These two protein chains interact to form a complex.

Sequence of the second protein:
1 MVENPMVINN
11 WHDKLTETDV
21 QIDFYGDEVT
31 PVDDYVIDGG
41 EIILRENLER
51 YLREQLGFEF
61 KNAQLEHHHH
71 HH

Sequence of the first protein:
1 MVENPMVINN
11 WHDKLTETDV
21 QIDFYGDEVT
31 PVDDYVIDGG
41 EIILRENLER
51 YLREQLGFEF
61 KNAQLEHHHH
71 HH

Residue-level contacts at the interface:
Residue V36 in the first protein is in contact with residue K61 in the second protein (closest heavy-atom distance 4.3 Å).
Residue Y35 in the first protein interacts with residue N62 in the second protein (closest heavy-atom distance 4.0 Å).
Residue I37 in the first protein is in contact with residue G39 in the second protein (closest heavy-atom distance 3.5 Å).
Residue E59 in the first protein is in contact with residue I37 in the second protein (closest heavy-atom distance 2.8 Å).
Residue F58 in the first protein is in contact with residue L56 in the second protein (closest heavy-atom distance 3.0 Å).
Residue F58 in the first protein is in contact with residue L52 in the second protein (closest heavy-atom distance 3.7 Å).
Residue V32 in the first protein interacts with residue A63 in the second protein (closest heavy-atom distance 3.8 Å).
Residue Y35 in the first protein interacts with residue K61 in the second protein (closest heavy-atom distance 2.8 Å).
Residue D34 in the first protein is in contact with residue A63 in the second protein (closest heavy-atom distance 2.8 Å).
Residue I37 in the first protein is in contact with residue K61 in the second protein (closest heavy-atom distance 4.3 Å).
Residue V36 in the first protein contacts residue E59 in the second protein (closest heavy-atom distance 3.5 Å).
Residue E59 in the first protein is in contact with residue V36 in the second protein (closest heavy-atom distance 3.0 Å).
Residue Y35 in the first protein contacts residue F60 in the second protein (closest heavy-atom distance 4.0 Å).
Residue K61 in the first protein is in contact with residue D34 in the second protein (closest heavy-atom distance 4.8 Å).
Residue L56 in the first protein interacts with residue F58 in the second protein (closest heavy-atom distance 3.4 Å).
Residue I37 in the first protein interacts with residue G57 in the second protein (closest heavy-atom distance 3.4 Å).
Residue G39 in the first protein contacts residue G57 in the second protein (closest heavy-atom distance 3.1 Å).
Residue R45 in the first protein interacts with residue N62 in the second protein (closest heavy-atom distance 4.9 Å).
Residue P31 in the first protein interacts with residue A63 in the second protein (closest heavy-atom distance 3.5 Å).
Residue N62 in the first protein interacts with residue Y35 in the second protein (closest heavy-atom distance 4.1 Å).
Residue G39 in the first protein interacts with residue D38 in the second protein (closest heavy-atom distance 4.2 Å).
Residue D34 in the first protein interacts with residue N62 in the second protein (closest heavy-atom distance 2.9 Å).
Residue K61 in the first protein contacts residue Y35 in the second protein (closest heavy-atom distance 2.7 Å).
Residue F60 in the first protein is in contact with residue L52 in the second protein (closest heavy-atom distance 3.8 Å).
Residue I37 in the first protein is in contact with residue G40 in the second protein (closest heavy-atom distance 4.3 Å).
Residue D33 in the first protein is in contact with residue K61 in the second protein (closest heavy-atom distance 4.1 Å).
Residue G40 in the first protein interacts with residue G40 in the second protein (closest heavy-atom distance 4.1 Å).
Residue A63 in the first protein interacts with residue D34 in the second protein (closest heavy-atom distance 2.9 Å).
Residue V36 in the first protein is in contact with residue F60 in the second protein (closest heavy-atom distance 3.8 Å).
Residue A63 in the first protein interacts with residue P31 in the second protein (closest heavy-atom distance 3.2 Å).
Residue D33 in the first protein is in contact with residue N62 in the second protein (closest heavy-atom distance 4.2 Å).
Residue F60 in the first protein contacts residue L48 in the second protein (closest heavy-atom distance 4.2 Å).
Residue A63 in the first protein is in contact with residue D33 in the second protein (closest heavy-atom distance 4.6 Å).
Residue G40 in the first protein interacts with residue G39 in the second protein (closest heavy-atom distance 4.0 Å).
Residue I37 in the first protein is in contact with residue E59 in the second protein (closest heavy-atom distance 3.0 Å).
Residue G39 in the first protein is in contact with residue G39 in the second protein (closest heavy-atom distance 3.2 Å).
Residue G39 in the first protein interacts with residue I37 in the second protein (closest heavy-atom distance 3.0 Å).
Residue V36 in the first protein contacts residue F58 in the second protein (closest heavy-atom distance 3.9 Å).
Residue K61 in the first protein contacts residue V36 in the second protein (closest heavy-atom distance 4.3 Å).
Residue I37 in the first protein interacts with residue F58 in the second protein (closest heavy-atom distance 3.6 Å).
Residue F60 in the first protein is in contact with residue Y35 in the second protein (closest heavy-atom distance 4.5 Å).
Residue N62 in the first protein is in contact with residue D34 in the second protein (closest heavy-atom distance 3.5 Å).
Residue F58 in the first protein interacts with residue I37 in the second protein (closest heavy-atom distance 4.1 Å).
Residue Y35 in the first protein interacts with residue E59 in the second protein (closest heavy-atom distance 4.3 Å).
Residue F58 in the first protein interacts with residue G57 in the second protein (closest heavy-atom distance 3.6 Å).
Residue A63 in the first protein is in contact with residue V32 in the second protein (closest heavy-atom distance 3.2 Å).
Residue P31 in the first protein contacts residue L65 in the second protein (closest heavy-atom distance 3.6 Å).
Residue D34 in the first protein contacts residue K61 in the second protein (closest heavy-atom distance 3.8 Å).
Residue N62 in the first protein contacts residue D33 in the second protein (closest heavy-atom distance 4.8 Å).
Residue F60 in the first protein is in contact with residue V36 in the second protein (closest heavy-atom distance 3.5 Å).
Residue F58 in the first protein contacts residue F58 in the second protein (closest heavy-atom distance 3.5 Å).
Residue D38 in the first protein is in contact with residue G57 in the second protein (closest heavy-atom distance 4.0 Å).
Residue D33 in the first protein is in contact with residue A63 in the second protein (closest heavy-atom distance 3.7 Å).
Residue L52 in the first protein interacts with residue F58 in the second protein (closest heavy-atom distance 3.4 Å).
Residue H67 in the first protein is in contact with residue V32 in the second protein (closest heavy-atom distance 3.3 Å).
Residue K61 in the first protein interacts with residue I37 in the second protein (closest heavy-atom distance 4.8 Å).
Residue V32 in the first protein is in contact with residue L65 in the second protein (closest heavy-atom distance 3.9 Å).
Residue G39 in the first protein interacts with residue G40 in the second protein (closest heavy-atom distance 3.1 Å).
Residue D38 in the first protein interacts with residue F58 in the second protein (closest heavy-atom distance 3.3 Å).
Residue D38 in the first protein is in contact with residue G39 in the second protein (closest heavy-atom distance 4.7 Å).